Sequence of chain A:
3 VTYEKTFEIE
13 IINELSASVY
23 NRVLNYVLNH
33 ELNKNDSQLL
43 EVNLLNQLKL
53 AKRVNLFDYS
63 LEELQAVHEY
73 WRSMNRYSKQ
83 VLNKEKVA

The following describes two proteins that form a bound complex.

Residue-level contacts at the interface:
Residue N45 in chain A is in contact with residue V56 in chain B (closest heavy-atom distance 3.4 Å).
Residue Y72 in chain A is in contact with residue Q49 in chain B (closest heavy-atom distance 2.5 Å).
Residue N48 in chain A interacts with residue L52 in chain B (closest heavy-atom distance 3.6 Å).
Residue K86 in chain A is in contact with residue E65 in chain B (closest heavy-atom distance 4.6 Å).
Residue E71 in chain A is in contact with residue Q82 in chain B (closest heavy-atom distance 3.4 Å).
Residue A68 in chain A interacts with residue L42 in chain B (closest heavy-atom distance 4.0 Å).
Residue L42 in chain A contacts residue Y61 in chain B (closest heavy-atom distance 4.0 Å).
Residue V69 in chain A is in contact with residue Y79 in chain B (closest heavy-atom distance 4.2 Å).
Residue Q67 in chain A interacts with residue Q82 in chain B (closest heavy-atom distance 4.2 Å).
Residue Q82 in chain A contacts residue E71 in chain B (closest heavy-atom distance 3.3 Å).
Residue A68 in chain A is in contact with residue Y79 in chain B (closest heavy-atom distance 3.2 Å).
Residue V69 in chain A is in contact with residue L42 in chain B (closest heavy-atom distance 3.9 Å).
Residue L52 in chain A is in contact with residue N48 in chain B (closest heavy-atom distance 3.6 Å).
Residue L42 in chain A contacts residue A68 in chain B (closest heavy-atom distance 3.9 Å).
Residue L42 in chain A contacts residue V69 in chain B (closest heavy-atom distance 3.7 Å).
Residue Y72 in chain A is in contact with residue Y79 in chain B (closest heavy-atom distance 3.4 Å).
Residue Q49 in chain A is in contact with residue Y72 in chain B (closest heavy-atom distance 2.6 Å).
Residue Q82 in chain A contacts residue Q67 in chain B (closest heavy-atom distance 4.1 Å).
Residue A68 in chain A interacts with residue V83 in chain B (closest heavy-atom distance 4.0 Å).
Residue M76 in chain A contacts residue Y72 in chain B (closest heavy-atom distance 4.2 Å).
Residue N85 in chain A interacts with residue E64 in chain B (closest heavy-atom distance 3.1 Å).
Residue E65 in chain A interacts with residue L42 in chain B (closest heavy-atom distance 4.4 Å).
Residue Q40 in chain A interacts with residue Y61 in chain B (closest heavy-atom distance 2.7 Å).
Residue Q82 in chain A is in contact with residue E64 in chain B (closest heavy-atom distance 4.0 Å).
Residue Y61 in chain A is in contact with residue L41 in chain B (closest heavy-atom distance 3.9 Å).
Residue V83 in chain A interacts with residue E64 in chain B (closest heavy-atom distance 4.6 Å).
Residue L41 in chain A interacts with residue Y61 in chain B (closest heavy-atom distance 4.5 Å).
Residue L52 in chain A interacts with residue Q49 in chain B (closest heavy-atom distance 3.7 Å).
Residue D60 in chain A contacts residue Q40 in chain B (closest heavy-atom distance 3.2 Å).
Residue Q49 in chain A is in contact with residue L52 in chain B (closest heavy-atom distance 3.6 Å).
Residue V56 in chain A interacts with residue S39 in chain B (closest heavy-atom distance 3.7 Å).
Residue V56 in chain A interacts with residue N45 in chain B (closest heavy-atom distance 3.3 Å).
Residue S39 in chain A contacts residue V56 in chain B (closest heavy-atom distance 3.9 Å).
Residue N45 in chain A is in contact with residue L52 in chain B (closest heavy-atom distance 3.0 Å).
Residue Q49 in chain A interacts with residue A53 in chain B (closest heavy-atom distance 3.8 Å).
Residue N57 in chain A is in contact with residue Q40 in chain B (closest heavy-atom distance 2.7 Å).
Residue Y72 in chain A interacts with residue M76 in chain B (closest heavy-atom distance 4.5 Å).
Residue Q49 in chain A contacts residue M76 in chain B (closest heavy-atom distance 4.4 Å).
Residue V83 in chain A contacts residue A68 in chain B (closest heavy-atom distance 3.4 Å).
Residue Q40 in chain A is in contact with residue V56 in chain B (closest heavy-atom distance 3.6 Å).
Residue V56 in chain A contacts residue Q40 in chain B (closest heavy-atom distance 3.5 Å).
Residue Y79 in chain A is in contact with residue V69 in chain B (closest heavy-atom distance 4.3 Å).
Residue S39 in chain A interacts with residue L52 in chain B (closest heavy-atom distance 4.3 Å).
Residue A53 in chain A contacts residue Q49 in chain B (closest heavy-atom distance 3.8 Å).
Residue Y79 in chain A interacts with residue Y72 in chain B (closest heavy-atom distance 3.6 Å).
Residue Q82 in chain A interacts with residue A68 in chain B (closest heavy-atom distance 3.9 Å).
Residue E71 in chain A contacts residue Y79 in chain B (closest heavy-atom distance 4.2 Å).
Residue Y61 in chain A contacts residue L42 in chain B (closest heavy-atom distance 3.4 Å).
Residue L52 in chain A contacts residue N45 in chain B (closest heavy-atom distance 2.9 Å).
Residue Q40 in chain A interacts with residue D60 in chain B (closest heavy-atom distance 3.6 Å).
Residue Q40 in chain A is in contact with residue N57 in chain B (closest heavy-atom distance 2.8 Å).
Residue L42 in chain A is in contact with residue E65 in chain B (closest heavy-atom distance 3.6 Å).
Residue A68 in chain A interacts with residue Q82 in chain B (closest heavy-atom distance 4.1 Å).
Residue Y79 in chain A interacts with residue E71 in chain B (closest heavy-atom distance 4.3 Å).
Residue N45 in chain A interacts with residue A53 in chain B (closest heavy-atom distance 3.7 Å).
Residue A53 in chain A contacts residue N45 in chain B (closest heavy-atom distance 3.9 Å).
Residue M76 in chain A is in contact with residue Q49 in chain B (closest heavy-atom distance 4.3 Å).
Residue Y79 in chain A is in contact with residue A68 in chain B (closest heavy-atom distance 3.2 Å).
Residue Q49 in chain A is in contact with residue Q49 in chain B (closest heavy-atom distance 3.5 Å).
Residue Y61 in chain A is in contact with residue Q40 in chain B (closest heavy-atom distance 2.6 Å).

Sequence of chain B:
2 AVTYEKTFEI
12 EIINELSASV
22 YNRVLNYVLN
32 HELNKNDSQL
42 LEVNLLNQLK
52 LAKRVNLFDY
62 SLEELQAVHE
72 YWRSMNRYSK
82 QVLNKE